Sequence of the first protein:
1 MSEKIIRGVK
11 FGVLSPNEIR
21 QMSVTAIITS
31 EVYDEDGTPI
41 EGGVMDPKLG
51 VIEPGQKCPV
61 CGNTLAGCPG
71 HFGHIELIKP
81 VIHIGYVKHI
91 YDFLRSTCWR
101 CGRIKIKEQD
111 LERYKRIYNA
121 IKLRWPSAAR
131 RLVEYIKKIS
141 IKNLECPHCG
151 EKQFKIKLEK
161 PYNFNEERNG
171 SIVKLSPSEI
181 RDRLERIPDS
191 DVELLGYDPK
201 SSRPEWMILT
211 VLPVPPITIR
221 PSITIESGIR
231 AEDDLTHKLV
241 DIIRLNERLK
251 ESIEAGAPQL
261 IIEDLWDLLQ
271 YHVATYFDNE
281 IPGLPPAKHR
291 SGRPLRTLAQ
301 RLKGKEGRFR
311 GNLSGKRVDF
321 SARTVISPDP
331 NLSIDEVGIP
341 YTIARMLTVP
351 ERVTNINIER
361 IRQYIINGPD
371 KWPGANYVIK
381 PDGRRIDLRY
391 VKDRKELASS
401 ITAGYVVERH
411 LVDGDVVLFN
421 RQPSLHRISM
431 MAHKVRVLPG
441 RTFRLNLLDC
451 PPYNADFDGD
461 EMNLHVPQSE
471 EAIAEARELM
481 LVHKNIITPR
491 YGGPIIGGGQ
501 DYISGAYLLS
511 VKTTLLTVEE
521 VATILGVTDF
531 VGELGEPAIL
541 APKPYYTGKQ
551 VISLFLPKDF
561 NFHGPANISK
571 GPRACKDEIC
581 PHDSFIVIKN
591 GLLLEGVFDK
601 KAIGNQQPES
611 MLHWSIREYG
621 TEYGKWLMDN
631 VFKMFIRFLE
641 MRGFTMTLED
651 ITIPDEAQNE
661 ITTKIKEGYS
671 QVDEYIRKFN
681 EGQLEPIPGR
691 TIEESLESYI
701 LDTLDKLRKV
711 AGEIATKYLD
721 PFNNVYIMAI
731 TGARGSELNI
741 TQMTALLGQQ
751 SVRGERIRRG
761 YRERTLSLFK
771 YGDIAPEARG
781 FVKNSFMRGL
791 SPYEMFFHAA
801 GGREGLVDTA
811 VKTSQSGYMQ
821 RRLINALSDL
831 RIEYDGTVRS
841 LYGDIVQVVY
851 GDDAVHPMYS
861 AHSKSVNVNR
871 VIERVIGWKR

Interface contacts:
Residue W125 in the first protein is in contact with residue T50 in the second protein (closest heavy-atom distance 2.9 Å).
Residue Y135 in the first protein contacts residue T39 in the second protein (closest heavy-atom distance 4.2 Å).
Residue I117 in the first protein contacts residue L47 in the second protein (closest heavy-atom distance 3.7 Å).
Residue R113 in the first protein interacts with residue I40 in the second protein (closest heavy-atom distance 4.0 Å).
Residue R113 in the first protein contacts residue E44 in the second protein (closest heavy-atom distance 3.3 Å).
Residue A120 in the first protein contacts residue E51 in the second protein (closest heavy-atom distance 4.8 Å).
Residue R131 in the first protein contacts residue I43 in the second protein (closest heavy-atom distance 4.8 Å).
Residue L132 in the first protein is in contact with residue I40 in the second protein (closest heavy-atom distance 3.7 Å).
Residue A128 in the first protein interacts with residue I43 in the second protein (closest heavy-atom distance 3.8 Å).
Residue Y135 in the first protein interacts with residue I40 in the second protein (closest heavy-atom distance 3.5 Å).
Residue R124 in the first protein is in contact with residue D54 in the second protein (closest heavy-atom distance 2.9 Å).
Residue I121 in the first protein is in contact with residue I43 in the second protein (closest heavy-atom distance 4.1 Å).
Residue W125 in the first protein is in contact with residue L46 in the second protein (closest heavy-atom distance 3.8 Å).
Residue I121 in the first protein contacts residue L46 in the second protein (closest heavy-atom distance 4.8 Å).
Residue Y114 in the first protein is in contact with residue I40 in the second protein (closest heavy-atom distance 4.2 Å).
Residue I121 in the first protein contacts residue L47 in the second protein (closest heavy-atom distance 3.8 Å).
Residue I117 in the first protein is in contact with residue E44 in the second protein (closest heavy-atom distance 4.6 Å).
Residue R124 in the first protein is in contact with residue T50 in the second protein (closest heavy-atom distance 3.5 Å).
Residue I117 in the first protein contacts residue I43 in the second protein (closest heavy-atom distance 4.1 Å).
Residue A128 in the first protein contacts residue L46 in the second protein (closest heavy-atom distance 4.8 Å).
Residue L132 in the first protein contacts residue I43 in the second protein (closest heavy-atom distance 3.9 Å).
Residue A120 in the first protein is in contact with residue L47 in the second protein (closest heavy-atom distance 3.6 Å).

Sequence of the second protein:
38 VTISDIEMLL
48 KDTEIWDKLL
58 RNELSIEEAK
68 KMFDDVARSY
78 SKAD

These two protein chains interact to form a complex.